Sequence of protein 2:
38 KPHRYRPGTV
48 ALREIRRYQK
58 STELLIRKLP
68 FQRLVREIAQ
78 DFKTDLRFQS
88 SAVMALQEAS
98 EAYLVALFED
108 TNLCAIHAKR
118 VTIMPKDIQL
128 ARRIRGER

Residue-level contacts at the interface:
Residue I119 in protein 1 is in contact with residue D78 in protein 2 (closest heavy-atom distance 4.5 Å).
Residue K120 in protein 1 contacts residue D78 in protein 2 (closest heavy-atom distance 4.4 Å).
Residue I119 in protein 1 is in contact with residue Q77 in protein 2 (closest heavy-atom distance 3.5 Å).

These two protein chains interact to form a complex.

Sequence of protein 1:
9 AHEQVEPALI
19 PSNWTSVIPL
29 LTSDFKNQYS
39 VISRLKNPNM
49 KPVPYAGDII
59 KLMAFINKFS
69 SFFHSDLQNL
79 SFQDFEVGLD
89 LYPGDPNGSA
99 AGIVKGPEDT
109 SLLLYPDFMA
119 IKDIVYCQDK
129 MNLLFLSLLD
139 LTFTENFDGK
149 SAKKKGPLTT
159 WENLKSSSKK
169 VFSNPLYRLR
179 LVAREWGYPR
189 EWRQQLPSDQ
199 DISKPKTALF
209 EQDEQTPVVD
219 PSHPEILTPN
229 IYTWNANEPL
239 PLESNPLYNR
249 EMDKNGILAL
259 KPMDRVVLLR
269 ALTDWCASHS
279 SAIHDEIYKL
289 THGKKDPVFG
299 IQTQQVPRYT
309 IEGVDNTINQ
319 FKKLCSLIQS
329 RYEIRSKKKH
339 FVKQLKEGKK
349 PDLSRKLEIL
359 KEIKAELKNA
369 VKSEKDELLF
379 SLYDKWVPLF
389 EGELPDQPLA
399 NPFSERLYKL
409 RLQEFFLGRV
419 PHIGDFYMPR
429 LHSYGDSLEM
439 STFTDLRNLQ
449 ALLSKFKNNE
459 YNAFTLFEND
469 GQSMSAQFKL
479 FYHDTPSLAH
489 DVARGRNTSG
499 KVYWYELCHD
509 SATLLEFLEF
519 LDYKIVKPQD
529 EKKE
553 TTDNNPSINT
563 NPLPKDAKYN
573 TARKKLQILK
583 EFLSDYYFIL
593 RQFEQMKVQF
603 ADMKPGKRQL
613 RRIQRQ